Sequence of protein 2:
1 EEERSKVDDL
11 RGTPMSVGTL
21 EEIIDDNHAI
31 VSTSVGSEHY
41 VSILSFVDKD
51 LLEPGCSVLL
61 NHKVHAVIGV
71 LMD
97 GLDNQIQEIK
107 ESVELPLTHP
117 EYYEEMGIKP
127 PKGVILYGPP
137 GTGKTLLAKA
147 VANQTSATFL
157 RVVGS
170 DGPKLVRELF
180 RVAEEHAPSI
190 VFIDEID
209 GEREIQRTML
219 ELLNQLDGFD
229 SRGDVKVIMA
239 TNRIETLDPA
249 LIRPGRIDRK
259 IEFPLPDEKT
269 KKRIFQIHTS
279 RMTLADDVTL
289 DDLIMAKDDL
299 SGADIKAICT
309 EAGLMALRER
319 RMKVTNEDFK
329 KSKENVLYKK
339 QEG

Residue-level contacts at the interface:
Residue K63 in protein 2 is in contact with residue R175 in protein 1 (closest heavy-atom distance 4.3 Å).
Residue K63 in protein 2 is in contact with residue L173 in protein 1 (closest heavy-atom distance 4.4 Å).
Residue D9 in protein 2 is in contact with residue R175 in protein 1 (closest heavy-atom distance 3.8 Å).

Sequence of protein 1:
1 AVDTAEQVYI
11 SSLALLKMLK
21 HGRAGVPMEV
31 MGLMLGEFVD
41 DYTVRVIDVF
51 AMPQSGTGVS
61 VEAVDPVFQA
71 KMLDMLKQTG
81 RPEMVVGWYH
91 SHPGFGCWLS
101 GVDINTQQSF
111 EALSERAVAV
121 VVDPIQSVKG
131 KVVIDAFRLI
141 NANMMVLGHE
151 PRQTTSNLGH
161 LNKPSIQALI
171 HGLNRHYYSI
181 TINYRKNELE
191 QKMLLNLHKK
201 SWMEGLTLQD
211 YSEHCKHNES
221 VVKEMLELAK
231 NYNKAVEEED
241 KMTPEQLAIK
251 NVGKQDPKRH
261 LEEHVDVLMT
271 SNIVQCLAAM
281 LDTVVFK

This data describes a binding interaction between two proteins.